Sequence of chain A:
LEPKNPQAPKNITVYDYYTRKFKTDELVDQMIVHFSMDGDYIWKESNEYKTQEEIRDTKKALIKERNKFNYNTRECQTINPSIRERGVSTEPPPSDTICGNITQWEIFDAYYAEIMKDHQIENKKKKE

Contacts between the two chains:
Residue G197 in chain A interacts with residue K39 in chain B (closest heavy-atom distance 4.3 Å).

This data describes a binding interaction between two proteins.

Sequence of chain B:
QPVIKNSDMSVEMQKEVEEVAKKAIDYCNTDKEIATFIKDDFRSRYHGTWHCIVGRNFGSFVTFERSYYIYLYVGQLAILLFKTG